Sequence of the first protein:
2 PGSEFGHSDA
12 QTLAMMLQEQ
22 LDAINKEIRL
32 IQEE

Sequence of the second protein:
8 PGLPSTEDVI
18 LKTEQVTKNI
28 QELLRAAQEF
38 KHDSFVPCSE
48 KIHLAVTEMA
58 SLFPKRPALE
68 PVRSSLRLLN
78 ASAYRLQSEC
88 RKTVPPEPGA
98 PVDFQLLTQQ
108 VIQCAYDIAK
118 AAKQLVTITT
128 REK

Interface contacts:
Residue I109 in the second protein is in contact with residue L18 in the first protein (closest heavy-atom distance 3.9 Å).
Residue K120 in the second protein contacts residue Q21 in the first protein (closest heavy-atom distance 2.7 Å).
Residue Q110 in the second protein interacts with residue S4 in the first protein (closest heavy-atom distance 4.7 Å).
Residue L31 in the second protein contacts residue L22 in the first protein (closest heavy-atom distance 4.8 Å).
Residue Q106 in the second protein is in contact with residue D10 in the first protein (closest heavy-atom distance 3.8 Å).
Residue E21 in the second protein contacts residue I29 in the first protein (closest heavy-atom distance 3.9 Å).
Residue Q110 in the second protein contacts residue L14 in the first protein (closest heavy-atom distance 3.8 Å).
Residue D114 in the second protein is in contact with residue S4 in the first protein (closest heavy-atom distance 2.6 Å).
Residue A116 in the second protein contacts residue L18 in the first protein (closest heavy-atom distance 4.5 Å).
Residue I17 in the second protein is in contact with residue I29 in the first protein (closest heavy-atom distance 3.7 Å).
Residue L31 in the second protein is in contact with residue L18 in the first protein (closest heavy-atom distance 4.1 Å).
Residue I27 in the second protein interacts with residue L22 in the first protein (closest heavy-atom distance 4.0 Å).
Residue Q106 in the second protein is in contact with residue A11 in the first protein (closest heavy-atom distance 3.8 Å).
Residue Y113 in the second protein contacts residue F6 in the first protein (closest heavy-atom distance 3.4 Å).
Residue T20 in the second protein interacts with residue I25 in the first protein (closest heavy-atom distance 3.8 Å).
Residue Y113 in the second protein contacts residue Q21 in the first protein (closest heavy-atom distance 3.3 Å).
Residue T105 in the second protein contacts residue A11 in the first protein (closest heavy-atom distance 4.0 Å).
Residue Q28 in the second protein is in contact with residue Q19 in the first protein (closest heavy-atom distance 3.0 Å).
Residue K120 in the second protein interacts with residue I25 in the first protein (closest heavy-atom distance 3.6 Å).
Residue I109 in the second protein contacts residue A15 in the first protein (closest heavy-atom distance 3.9 Å).
Residue I109 in the second protein interacts with residue L14 in the first protein (closest heavy-atom distance 3.5 Å).
Residue D114 in the second protein is in contact with residue G3 in the first protein (closest heavy-atom distance 3.5 Å).
Residue I27 in the second protein contacts residue L18 in the first protein (closest heavy-atom distance 4.0 Å).
Residue T20 in the second protein contacts residue I29 in the first protein (closest heavy-atom distance 4.2 Å).
Residue L31 in the second protein interacts with residue Q19 in the first protein (closest heavy-atom distance 3.4 Å).
Residue V123 in the second protein interacts with residue I29 in the first protein (closest heavy-atom distance 4.6 Å).
Residue A116 in the second protein is in contact with residue Q21 in the first protein (closest heavy-atom distance 3.8 Å).
Residue K120 in the second protein interacts with residue A24 in the first protein (closest heavy-atom distance 4.5 Å).
Residue T124 in the second protein interacts with residue E28 in the first protein (closest heavy-atom distance 2.5 Å).
Residue I17 in the second protein is in contact with residue I32 in the first protein (closest heavy-atom distance 4.2 Å).
Residue L31 in the second protein is in contact with residue A15 in the first protein (closest heavy-atom distance 3.8 Å).
Residue K120 in the second protein is in contact with residue E28 in the first protein (closest heavy-atom distance 3.4 Å).
Residue R82 in the second protein contacts residue S4 in the first protein (closest heavy-atom distance 4.9 Å).
Residue K117 in the second protein is in contact with residue S4 in the first protein (closest heavy-atom distance 3.5 Å).
Residue V123 in the second protein is in contact with residue I32 in the first protein (closest heavy-atom distance 3.7 Å).
Residue K117 in the second protein contacts residue Q21 in the first protein (closest heavy-atom distance 4.0 Å).
Residue L75 in the second protein is in contact with residue G3 in the first protein (closest heavy-atom distance 4.0 Å).
Residue I17 in the second protein interacts with residue Q33 in the first protein (closest heavy-atom distance 3.9 Å).
Residue T24 in the second protein interacts with residue I25 in the first protein (closest heavy-atom distance 3.8 Å).
Residue A119 in the second protein interacts with residue I25 in the first protein (closest heavy-atom distance 4.7 Å).
Residue T13 in the second protein contacts residue I32 in the first protein (closest heavy-atom distance 4.9 Å).
Residue Q28 in the second protein contacts residue L22 in the first protein (closest heavy-atom distance 3.3 Å).
Residue E21 in the second protein is in contact with residue Q33 in the first protein (closest heavy-atom distance 4.5 Å).
Residue Y113 in the second protein interacts with residue L18 in the first protein (closest heavy-atom distance 3.7 Å).
Residue Q106 in the second protein interacts with residue L14 in the first protein (closest heavy-atom distance 3.4 Å).
Residue Q106 in the second protein contacts residue S9 in the first protein (closest heavy-atom distance 3.5 Å).
Residue I109 in the second protein contacts residue A11 in the first protein (closest heavy-atom distance 3.9 Å).
Residue Y113 in the second protein interacts with residue S4 in the first protein (closest heavy-atom distance 3.5 Å).
Residue A112 in the second protein contacts residue L18 in the first protein (closest heavy-atom distance 3.8 Å).
Residue Q35 in the second protein is in contact with residue A15 in the first protein (closest heavy-atom distance 4.0 Å).
Residue Q102 in the second protein is in contact with residue A11 in the first protein (closest heavy-atom distance 4.9 Å).
Residue A116 in the second protein contacts residue I25 in the first protein (closest heavy-atom distance 3.3 Å).
Residue T24 in the second protein interacts with residue L22 in the first protein (closest heavy-atom distance 4.1 Å).
Residue Q110 in the second protein interacts with residue G7 in the first protein (closest heavy-atom distance 4.2 Å).
Residue A116 in the second protein contacts residue L22 in the first protein (closest heavy-atom distance 4.1 Å).
Residue V123 in the second protein contacts residue E28 in the first protein (closest heavy-atom distance 3.7 Å).
Residue Y113 in the second protein is in contact with residue M17 in the first protein (closest heavy-atom distance 3.5 Å).
Residue L75 in the second protein contacts residue P2 in the first protein (closest heavy-atom distance 3.7 Å).
Residue Q110 in the second protein contacts residue F6 in the first protein (closest heavy-atom distance 3.5 Å).
Residue T127 in the second protein contacts residue I32 in the first protein (closest heavy-atom distance 3.2 Å).

This data describes a binding interaction between two proteins.